Residue-level contacts at the interface:
Residue L337 in chain A interacts with residue L174 in chain B (closest heavy-atom distance 3.0 Å).
Residue R351 in chain A is in contact with residue L174 in chain B (closest heavy-atom distance 4.3 Å).
Residue R351 in chain A contacts residue K153 in chain B (closest heavy-atom distance 3.0 Å).
Residue R351 in chain A contacts residue E171 in chain B (closest heavy-atom distance 2.5 Å).
Residue L383 in chain A interacts with residue L177 in chain B (closest heavy-atom distance 4.5 Å).
Residue Q220 in chain A interacts with residue K166 in chain B (closest heavy-atom distance 4.0 Å).
Residue L337 in chain A is in contact with residue E171 in chain B (closest heavy-atom distance 4.9 Å).

Sequence of chain A:
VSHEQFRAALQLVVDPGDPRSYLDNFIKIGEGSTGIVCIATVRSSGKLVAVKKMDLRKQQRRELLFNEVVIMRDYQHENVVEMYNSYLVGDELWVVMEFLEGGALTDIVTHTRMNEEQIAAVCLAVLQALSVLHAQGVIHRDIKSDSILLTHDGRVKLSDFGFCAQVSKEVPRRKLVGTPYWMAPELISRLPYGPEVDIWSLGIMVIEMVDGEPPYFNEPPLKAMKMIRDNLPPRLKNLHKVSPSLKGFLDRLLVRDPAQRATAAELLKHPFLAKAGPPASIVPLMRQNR

The following describes two proteins that form a bound complex.

Sequence of chain B:
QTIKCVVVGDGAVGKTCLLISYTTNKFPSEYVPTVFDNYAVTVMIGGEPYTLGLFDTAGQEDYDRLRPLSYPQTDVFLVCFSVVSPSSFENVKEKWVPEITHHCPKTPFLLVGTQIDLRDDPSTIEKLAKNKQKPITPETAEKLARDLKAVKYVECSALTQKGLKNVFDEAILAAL